Sequence of protein 1:
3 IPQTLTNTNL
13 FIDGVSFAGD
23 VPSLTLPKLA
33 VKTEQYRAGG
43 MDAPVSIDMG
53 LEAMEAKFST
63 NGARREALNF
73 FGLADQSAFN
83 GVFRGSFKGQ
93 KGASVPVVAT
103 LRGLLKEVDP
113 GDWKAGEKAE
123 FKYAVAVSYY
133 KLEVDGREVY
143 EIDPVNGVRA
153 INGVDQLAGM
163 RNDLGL

These two protein chains interact to form a complex.

Sequence of protein 2:
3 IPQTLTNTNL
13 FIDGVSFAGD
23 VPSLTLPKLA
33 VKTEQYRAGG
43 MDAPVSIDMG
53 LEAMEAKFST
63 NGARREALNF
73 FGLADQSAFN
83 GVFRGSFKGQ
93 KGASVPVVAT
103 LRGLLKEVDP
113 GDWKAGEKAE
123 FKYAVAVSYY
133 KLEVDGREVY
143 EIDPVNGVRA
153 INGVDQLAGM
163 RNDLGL

Interface contacts:
Residue N63 in protein 2 contacts residue T6 in protein 1 (closest heavy-atom distance 3.1 Å).
Residue L70 in protein 2 interacts with residue Y142 in protein 1 (closest heavy-atom distance 2.9 Å).
Residue L159 in protein 2 interacts with residue D44 in protein 1 (closest heavy-atom distance 3.0 Å).
Residue R67 in protein 2 contacts residue V141 in protein 1 (closest heavy-atom distance 3.7 Å).
Residue P146 in protein 2 interacts with residue M43 in protein 1 (closest heavy-atom distance 3.0 Å).
Residue A20 in protein 2 contacts residue I3 in protein 1 (closest heavy-atom distance 3.1 Å).
Residue L70 in protein 2 interacts with residue V141 in protein 1 (closest heavy-atom distance 3.7 Å).
Residue W115 in protein 2 contacts residue L28 in protein 1 (closest heavy-atom distance 3.6 Å).
Residue N71 in protein 2 is in contact with residue N154 in protein 1 (closest heavy-atom distance 2.8 Å).
Residue M51 in protein 2 is in contact with residue R39 in protein 1 (closest heavy-atom distance 2.9 Å).
Residue K116 in protein 2 contacts residue S25 in protein 1 (closest heavy-atom distance 3.8 Å).
Residue F73 in protein 2 contacts residue L31 in protein 1 (closest heavy-atom distance 3.1 Å).
Residue E109 in protein 2 contacts residue L31 in protein 1 (closest heavy-atom distance 3.3 Å).
Residue L106 in protein 2 interacts with residue D50 in protein 1 (closest heavy-atom distance 3.4 Å).
Residue G64 in protein 2 contacts residue Q5 in protein 1 (closest heavy-atom distance 3.7 Å).
Residue L168 in protein 2 contacts residue G42 in protein 1 (closest heavy-atom distance 3.3 Å).
Residue Q78 in protein 2 contacts residue I49 in protein 1 (closest heavy-atom distance 3.3 Å).
Residue V110 in protein 2 contacts residue L31 in protein 1 (closest heavy-atom distance 2.8 Å).
Residue A65 in protein 2 is in contact with residue V99 in protein 1 (closest heavy-atom distance 3.5 Å).
Residue V110 in protein 2 contacts residue K30 in protein 1 (closest heavy-atom distance 3.5 Å).
Residue R67 in protein 2 interacts with residue R139 in protein 1 (closest heavy-atom distance 3.5 Å).
Residue D22 in protein 2 interacts with residue I3 in protein 1 (closest heavy-atom distance 3.2 Å).
Residue A65 in protein 2 contacts residue F89 in protein 1 (closest heavy-atom distance 3.8 Å).
Residue K108 in protein 2 contacts residue A32 in protein 1 (closest heavy-atom distance 3.7 Å).
Residue N71 in protein 2 contacts residue I153 in protein 1 (closest heavy-atom distance 3.4 Å).
Residue E109 in protein 2 interacts with residue K30 in protein 1 (closest heavy-atom distance 3.5 Å).
Residue Q78 in protein 2 interacts with residue D50 in protein 1 (closest heavy-atom distance 2.9 Å).
Residue D22 in protein 2 is in contact with residue P4 in protein 1 (closest heavy-atom distance 3.4 Å).
Residue K108 in protein 2 interacts with residue V33 in protein 1 (closest heavy-atom distance 2.9 Å).
Residue R66 in protein 2 contacts residue I3 in protein 1 (closest heavy-atom distance 3.2 Å).
Residue K108 in protein 2 contacts residue T35 in protein 1 (closest heavy-atom distance 3.6 Å).
Residue K116 in protein 2 contacts residue P24 in protein 1 (closest heavy-atom distance 3.5 Å).
Residue P146 in protein 2 is in contact with residue P46 in protein 1 (closest heavy-atom distance 3.3 Å).
Residue E109 in protein 2 interacts with residue A32 in protein 1 (closest heavy-atom distance 3.4 Å).
Residue P146 in protein 2 is in contact with residue D44 in protein 1 (closest heavy-atom distance 3.6 Å).
Residue F73 in protein 2 contacts residue L53 in protein 1 (closest heavy-atom distance 3.6 Å).
Residue R66 in protein 2 is in contact with residue Q5 in protein 1 (closest heavy-atom distance 3.0 Å).
Residue W115 in protein 2 is in contact with residue S25 in protein 1 (closest heavy-atom distance 3.4 Å).
Residue F123 in protein 2 is in contact with residue F89 in protein 1 (closest heavy-atom distance 3.7 Å).
Residue V110 in protein 2 contacts residue Y142 in protein 1 (closest heavy-atom distance 3.7 Å).
Residue G21 in protein 2 contacts residue I3 in protein 1 (closest heavy-atom distance 3.2 Å).
Residue P146 in protein 2 contacts residue A45 in protein 1 (closest heavy-atom distance 3.3 Å).
Residue F73 in protein 2 interacts with residue I153 in protein 1 (closest heavy-atom distance 3.2 Å).
Residue R151 in protein 2 interacts with residue D44 in protein 1 (closest heavy-atom distance 3.4 Å).
Residue D22 in protein 2 is in contact with residue Q5 in protein 1 (closest heavy-atom distance 3.2 Å).
Residue G74 in protein 2 interacts with residue D50 in protein 1 (closest heavy-atom distance 3.5 Å).
Residue D114 in protein 2 interacts with residue L26 in protein 1 (closest heavy-atom distance 3.6 Å).
Residue G52 in protein 2 contacts residue D44 in protein 1 (closest heavy-atom distance 3.7 Å).
Residue G74 in protein 2 contacts residue R151 in protein 1 (closest heavy-atom distance 3.6 Å).
Residue A55 in protein 2 contacts residue Q37 in protein 1 (closest heavy-atom distance 3.2 Å).
Residue A121 in protein 2 contacts residue L7 in protein 1 (closest heavy-atom distance 3.6 Å).
Residue F73 in protein 2 interacts with residue Y142 in protein 1 (closest heavy-atom distance 3.4 Å).
Residue A76 in protein 2 is in contact with residue Q158 in protein 1 (closest heavy-atom distance 3.6 Å).
Residue L75 in protein 2 contacts residue Q158 in protein 1 (closest heavy-atom distance 3.7 Å).
Residue W115 in protein 2 interacts with residue L7 in protein 1 (closest heavy-atom distance 3.6 Å).
Residue W115 in protein 2 is in contact with residue L26 in protein 1 (closest heavy-atom distance 2.9 Å).
Residue A117 in protein 2 contacts residue T8 in protein 1 (closest heavy-atom distance 3.5 Å).
Residue D111 in protein 2 contacts residue K30 in protein 1 (closest heavy-atom distance 3.8 Å).
Residue P112 in protein 2 contacts residue L28 in protein 1 (closest heavy-atom distance 3.7 Å).
Residue L75 in protein 2 contacts residue D50 in protein 1 (closest heavy-atom distance 3.7 Å).